Residue-level contacts at the interface:
Residue L90 in the second protein is in contact with residue F25 in the first protein (closest heavy-atom distance 3.9 Å).
Residue F6 in the second protein is in contact with residue S49 in the first protein (closest heavy-atom distance 2.8 Å).
Residue Q40 in the second protein contacts residue F54 in the first protein (closest heavy-atom distance 3.8 Å).
Residue R76 in the second protein interacts with residue P37 in the first protein (closest heavy-atom distance 3.1 Å).
Residue Q40 in the second protein contacts residue L50 in the first protein (closest heavy-atom distance 3.0 Å).
Residue F6 in the second protein contacts residue F51 in the first protein (closest heavy-atom distance 3.5 Å).
Residue R75 in the second protein is in contact with residue L47 in the first protein (closest heavy-atom distance 3.5 Å).
Residue R75 in the second protein interacts with residue P48 in the first protein (closest heavy-atom distance 2.8 Å).
Residue S74 in the second protein is in contact with residue E44 in the first protein (closest heavy-atom distance 3.2 Å).
Residue K51 in the second protein contacts residue F54 in the first protein (closest heavy-atom distance 3.8 Å).
Residue V62 in the second protein interacts with residue F25 in the first protein (closest heavy-atom distance 3.8 Å).
Residue Y82 in the second protein is in contact with residue F51 in the first protein (closest heavy-atom distance 3.2 Å).
Residue Y69 in the second protein interacts with residue L31 in the first protein (closest heavy-atom distance 3.5 Å).
Residue R59 in the second protein interacts with residue A22 in the first protein (closest heavy-atom distance 3.4 Å).
Residue T66 in the second protein interacts with residue A29 in the first protein (closest heavy-atom distance 3.8 Å).
Residue R76 in the second protein contacts residue Y36 in the first protein (closest heavy-atom distance 3.2 Å).
Residue R59 in the second protein is in contact with residue S21 in the first protein (closest heavy-atom distance 3.5 Å).
Residue Y82 in the second protein is in contact with residue L50 in the first protein (closest heavy-atom distance 3.4 Å).
Residue F6 in the second protein contacts residue E52 in the first protein (closest heavy-atom distance 3.3 Å).
Residue G48 in the second protein interacts with residue F54 in the first protein (closest heavy-atom distance 3.8 Å).
Residue T66 in the second protein is in contact with residue H30 in the first protein (closest heavy-atom distance 4.0 Å).
Residue Q21 in the second protein contacts residue Q62 in the first protein (closest heavy-atom distance 2.7 Å).
Residue Q40 in the second protein is in contact with residue G53 in the first protein (closest heavy-atom distance 3.8 Å).
Residue F43 in the second protein interacts with residue F54 in the first protein (closest heavy-atom distance 3.6 Å).
Residue E92 in the second protein is in contact with residue R26 in the first protein (closest heavy-atom distance 3.8 Å).
Residue E78 in the second protein interacts with residue L50 in the first protein (closest heavy-atom distance 2.8 Å).
Residue E78 in the second protein interacts with residue S49 in the first protein (closest heavy-atom distance 3.5 Å).
Residue Y69 in the second protein contacts residue Y36 in the first protein (closest heavy-atom distance 3.0 Å).
Residue R75 in the second protein interacts with residue S49 in the first protein (closest heavy-atom distance 3.9 Å).
Residue K70 in the second protein contacts residue Y36 in the first protein (closest heavy-atom distance 4.0 Å).
Residue R77 in the second protein is in contact with residue L38 in the first protein (closest heavy-atom distance 3.8 Å).
Residue Y82 in the second protein interacts with residue S49 in the first protein (closest heavy-atom distance 3.6 Å).
Residue Y99 in the second protein is in contact with residue L31 in the first protein (closest heavy-atom distance 3.3 Å).
Residue K63 in the second protein interacts with residue L28 in the first protein (closest heavy-atom distance 3.5 Å).
Residue D12 in the second protein contacts residue K55 in the first protein (closest heavy-atom distance 2.3 Å).
Residue R59 in the second protein is in contact with residue F25 in the first protein (closest heavy-atom distance 3.3 Å).
Residue P8 in the second protein is in contact with residue F51 in the first protein (closest heavy-atom distance 3.6 Å).
Residue W47 in the second protein is in contact with residue F54 in the first protein (closest heavy-atom distance 3.6 Å).
Residue Q21 in the second protein interacts with residue I61 in the first protein (closest heavy-atom distance 3.7 Å).
Residue I24 in the second protein interacts with residue R64 in the first protein (closest heavy-atom distance 3.3 Å).
Residue W7 in the second protein interacts with residue F51 in the first protein (closest heavy-atom distance 3.6 Å).
Residue N44 in the second protein interacts with residue T57 in the first protein (closest heavy-atom distance 3.6 Å).
Residue D12 in the second protein contacts residue F51 in the first protein (closest heavy-atom distance 4.0 Å).
Residue K70 in the second protein interacts with residue H30 in the first protein (closest heavy-atom distance 2.9 Å).
Residue K63 in the second protein contacts residue A29 in the first protein (closest heavy-atom distance 4.0 Å).
Residue R75 in the second protein interacts with residue L50 in the first protein (closest heavy-atom distance 3.6 Å).
Residue F43 in the second protein is in contact with residue F51 in the first protein (closest heavy-atom distance 3.6 Å).
Residue T102 in the second protein interacts with residue E33 in the first protein (closest heavy-atom distance 3.9 Å).
Residue W47 in the second protein contacts residue F51 in the first protein (closest heavy-atom distance 3.7 Å).
Residue T66 in the second protein interacts with residue L31 in the first protein (closest heavy-atom distance 3.7 Å).
Residue L25 in the second protein interacts with residue I61 in the first protein (closest heavy-atom distance 3.9 Å).
Residue L25 in the second protein is in contact with residue T57 in the first protein (closest heavy-atom distance 3.9 Å).
Residue R76 in the second protein contacts residue L38 in the first protein (closest heavy-atom distance 4.0 Å).
Residue E73 in the second protein contacts residue P39 in the first protein (closest heavy-atom distance 3.7 Å).
Residue N44 in the second protein is in contact with residue F54 in the first protein (closest heavy-atom distance 3.4 Å).
Residue L80 in the second protein is in contact with residue L38 in the first protein (closest heavy-atom distance 3.3 Å).
Residue S74 in the second protein is in contact with residue L47 in the first protein (closest heavy-atom distance 3.4 Å).
Residue Y69 in the second protein interacts with residue L38 in the first protein (closest heavy-atom distance 3.8 Å).
Residue R98 in the second protein contacts residue E33 in the first protein (closest heavy-atom distance 3.2 Å).
Residue F43 in the second protein is in contact with residue L50 in the first protein (closest heavy-atom distance 3.5 Å).

The following describes two proteins that form a bound complex.

Sequence of the first protein:
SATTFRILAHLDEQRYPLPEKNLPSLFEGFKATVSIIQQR

Sequence of the second protein:
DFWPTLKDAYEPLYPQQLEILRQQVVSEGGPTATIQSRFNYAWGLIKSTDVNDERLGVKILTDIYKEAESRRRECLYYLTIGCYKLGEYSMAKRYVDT